Sequence of protein 1:
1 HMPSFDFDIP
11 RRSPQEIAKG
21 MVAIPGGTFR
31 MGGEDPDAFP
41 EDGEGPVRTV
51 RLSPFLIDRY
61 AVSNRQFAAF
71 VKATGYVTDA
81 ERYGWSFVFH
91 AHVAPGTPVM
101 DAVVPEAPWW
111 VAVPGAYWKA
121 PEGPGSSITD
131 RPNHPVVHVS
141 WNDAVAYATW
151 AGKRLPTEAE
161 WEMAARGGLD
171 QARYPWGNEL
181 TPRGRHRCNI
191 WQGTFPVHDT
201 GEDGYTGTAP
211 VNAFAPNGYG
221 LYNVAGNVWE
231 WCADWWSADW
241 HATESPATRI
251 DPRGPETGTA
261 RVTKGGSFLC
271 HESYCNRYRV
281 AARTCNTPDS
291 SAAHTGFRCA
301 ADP

Residue-level contacts at the interface:
Residue H294 in protein 1 contacts residue C6 in protein 2 (closest heavy-atom distance 2.7 Å).
Residue W109 in protein 1 interacts with residue L5 in protein 2 (closest heavy-atom distance 4.3 Å).
Residue D289 in protein 1 interacts with residue R10 in protein 2 (closest heavy-atom distance 2.9 Å).
Residue N286 in protein 1 contacts residue S9 in protein 2 (closest heavy-atom distance 3.2 Å).
Residue A107 in protein 1 interacts with residue L5 in protein 2 (closest heavy-atom distance 3.8 Å).
Residue W229 in protein 1 contacts residue C6 in protein 2 (closest heavy-atom distance 3.7 Å).
Residue R277 in protein 1 interacts with residue L5 in protein 2 (closest heavy-atom distance 4.1 Å).
Residue S290 in protein 1 interacts with residue R10 in protein 2 (closest heavy-atom distance 2.8 Å).
Residue T284 in protein 1 contacts residue G7 in protein 2 (closest heavy-atom distance 4.7 Å).
Residue F39 in protein 1 is in contact with residue T3 in protein 2 (closest heavy-atom distance 4.2 Å).
Residue S86 in protein 1 is in contact with residue R10 in protein 2 (closest heavy-atom distance 4.2 Å).
Residue W85 in protein 1 is in contact with residue R10 in protein 2 (closest heavy-atom distance 2.9 Å).
Residue C275 in protein 1 is in contact with residue C6 in protein 2 (closest heavy-atom distance 3.5 Å).
Residue T287 in protein 1 contacts residue S9 in protein 2 (closest heavy-atom distance 3.5 Å).
Residue R277 in protein 1 interacts with residue C6 in protein 2 (closest heavy-atom distance 3.3 Å).
Residue T284 in protein 1 is in contact with residue C6 in protein 2 (closest heavy-atom distance 4.2 Å).
Residue Y274 in protein 1 is in contact with residue L5 in protein 2 (closest heavy-atom distance 2.9 Å).
Residue A112 in protein 1 contacts residue I13 in protein 2 (closest heavy-atom distance 4.8 Å).
Residue S291 in protein 1 is in contact with residue R10 in protein 2 (closest heavy-atom distance 2.8 Å).
Residue F87 in protein 1 interacts with residue S9 in protein 2 (closest heavy-atom distance 3.6 Å).
Residue P105 in protein 1 is in contact with residue I13 in protein 2 (closest heavy-atom distance 4.8 Å).
Residue W85 in protein 1 contacts residue I13 in protein 2 (closest heavy-atom distance 3.5 Å).
Residue A292 in protein 1 interacts with residue P8 in protein 2 (closest heavy-atom distance 4.0 Å).
Residue T287 in protein 1 interacts with residue R10 in protein 2 (closest heavy-atom distance 4.1 Å).
Residue V104 in protein 1 is in contact with residue I13 in protein 2 (closest heavy-atom distance 3.9 Å).
Residue H294 in protein 1 is in contact with residue P8 in protein 2 (closest heavy-atom distance 3.8 Å).
Residue C285 in protein 1 is in contact with residue G7 in protein 2 (closest heavy-atom distance 3.9 Å).
Residue N286 in protein 1 interacts with residue G7 in protein 2 (closest heavy-atom distance 3.5 Å).
Residue A102 in protein 1 contacts residue I13 in protein 2 (closest heavy-atom distance 3.5 Å).
Residue C270 in protein 1 interacts with residue C6 in protein 2 (closest heavy-atom distance 4.7 Å).
Residue M100 in protein 1 is in contact with residue I13 in protein 2 (closest heavy-atom distance 4.3 Å).
Residue Y274 in protein 1 contacts residue P4 in protein 2 (closest heavy-atom distance 3.4 Å).
Residue S290 in protein 1 interacts with residue P8 in protein 2 (closest heavy-atom distance 3.9 Å).
Residue P105 in protein 1 contacts residue S12 in protein 2 (closest heavy-atom distance 3.2 Å).
Residue S291 in protein 1 contacts residue P8 in protein 2 (closest heavy-atom distance 4.7 Å).
Residue V103 in protein 1 is in contact with residue I13 in protein 2 (closest heavy-atom distance 3.7 Å).
Residue V104 in protein 1 interacts with residue P8 in protein 2 (closest heavy-atom distance 4.1 Å).
Residue F87 in protein 1 is in contact with residue R10 in protein 2 (closest heavy-atom distance 4.2 Å).
Residue D79 in protein 1 interacts with residue R10 in protein 2 (closest heavy-atom distance 4.3 Å).
Residue S290 in protein 1 contacts residue S9 in protein 2 (closest heavy-atom distance 3.3 Å).
Residue R277 in protein 1 interacts with residue T3 in protein 2 (closest heavy-atom distance 3.4 Å).
Residue D42 in protein 1 interacts with residue T3 in protein 2 (closest heavy-atom distance 4.0 Å).
Residue R277 in protein 1 interacts with residue P4 in protein 2 (closest heavy-atom distance 2.9 Å).
Residue Y83 in protein 1 contacts residue R10 in protein 2 (closest heavy-atom distance 3.4 Å).
Residue E106 in protein 1 interacts with residue T2 in protein 2 (closest heavy-atom distance 3.8 Å).
Residue T287 in protein 1 is in contact with residue A11 in protein 2 (closest heavy-atom distance 4.7 Å).
Residue C275 in protein 1 is in contact with residue P4 in protein 2 (closest heavy-atom distance 4.0 Å).
Residue V103 in protein 1 is in contact with residue S12 in protein 2 (closest heavy-atom distance 4.3 Å).
Residue E41 in protein 1 is in contact with residue T3 in protein 2 (closest heavy-atom distance 2.0 Å).
Residue F87 in protein 1 interacts with residue I13 in protein 2 (closest heavy-atom distance 3.9 Å).
Residue V104 in protein 1 contacts residue S12 in protein 2 (closest heavy-atom distance 3.6 Å).
Residue F39 in protein 1 interacts with residue P4 in protein 2 (closest heavy-atom distance 3.5 Å).
Residue W110 in protein 1 contacts residue P8 in protein 2 (closest heavy-atom distance 3.8 Å).
Residue V104 in protein 1 is in contact with residue L5 in protein 2 (closest heavy-atom distance 3.4 Å).
Residue N286 in protein 1 contacts residue P8 in protein 2 (closest heavy-atom distance 2.9 Å).
Residue F87 in protein 1 interacts with residue P8 in protein 2 (closest heavy-atom distance 3.5 Å).
Residue P105 in protein 1 interacts with residue L5 in protein 2 (closest heavy-atom distance 3.6 Å).
Residue W110 in protein 1 is in contact with residue L5 in protein 2 (closest heavy-atom distance 4.8 Å).
Residue W110 in protein 1 interacts with residue C6 in protein 2 (closest heavy-atom distance 4.5 Å).
Residue A80 in protein 1 contacts residue R10 in protein 2 (closest heavy-atom distance 3.3 Å).

The following describes two proteins that form a bound complex.

Sequence of protein 2:
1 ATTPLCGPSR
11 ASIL